Sequence of chain A:
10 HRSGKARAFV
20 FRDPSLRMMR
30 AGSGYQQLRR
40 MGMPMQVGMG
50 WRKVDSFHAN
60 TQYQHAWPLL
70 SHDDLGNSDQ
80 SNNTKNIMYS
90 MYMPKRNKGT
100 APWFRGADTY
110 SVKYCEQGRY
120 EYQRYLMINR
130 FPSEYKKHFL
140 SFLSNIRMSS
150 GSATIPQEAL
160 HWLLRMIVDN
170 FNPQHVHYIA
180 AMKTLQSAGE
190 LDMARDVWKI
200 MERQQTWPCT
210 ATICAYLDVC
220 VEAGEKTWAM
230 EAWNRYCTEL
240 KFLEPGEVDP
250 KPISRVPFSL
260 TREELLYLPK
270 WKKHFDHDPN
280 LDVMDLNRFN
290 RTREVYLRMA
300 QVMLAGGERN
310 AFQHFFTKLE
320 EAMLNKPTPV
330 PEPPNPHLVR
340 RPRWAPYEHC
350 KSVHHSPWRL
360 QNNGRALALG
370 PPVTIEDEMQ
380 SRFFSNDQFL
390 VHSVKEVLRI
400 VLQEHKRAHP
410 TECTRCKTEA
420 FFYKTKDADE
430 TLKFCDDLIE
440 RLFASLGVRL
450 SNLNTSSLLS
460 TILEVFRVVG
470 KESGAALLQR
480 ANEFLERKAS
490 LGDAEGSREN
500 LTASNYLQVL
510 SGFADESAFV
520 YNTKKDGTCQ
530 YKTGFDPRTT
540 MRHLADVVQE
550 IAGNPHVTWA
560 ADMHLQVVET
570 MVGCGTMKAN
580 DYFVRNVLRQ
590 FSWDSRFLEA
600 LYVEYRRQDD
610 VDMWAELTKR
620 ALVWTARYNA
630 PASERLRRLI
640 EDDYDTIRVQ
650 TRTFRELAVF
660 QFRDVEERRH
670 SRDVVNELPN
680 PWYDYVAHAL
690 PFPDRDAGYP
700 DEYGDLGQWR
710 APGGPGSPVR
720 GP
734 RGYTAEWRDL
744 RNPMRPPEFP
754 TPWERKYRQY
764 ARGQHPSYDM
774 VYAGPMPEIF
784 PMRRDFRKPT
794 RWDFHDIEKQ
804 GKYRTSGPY

Residue-level contacts at the interface:
Residue V685 in chain A is in contact with residue S68 in chain B (closest heavy-atom distance 3.1 Å).
Residue I154 in chain A interacts with residue L66 in chain B (closest heavy-atom distance 3.7 Å).
Residue I166 in chain A interacts with residue I77 in chain B (closest heavy-atom distance 3.6 Å).
Residue Y119 in chain A contacts residue Y76 in chain B (closest heavy-atom distance 3.3 Å).
Residue L689 in chain A interacts with residue F69 in chain B (closest heavy-atom distance 3.6 Å).
Residue W270 in chain A interacts with residue M95 in chain B (closest heavy-atom distance 3.8 Å).
Residue R202 in chain A is in contact with residue N81 in chain B (closest heavy-atom distance 3.8 Å).
Residue P721 in chain A contacts residue C93 in chain B (closest heavy-atom distance 3.8 Å).
Residue A688 in chain A contacts residue N72 in chain B (closest heavy-atom distance 3.6 Å).
Residue G720 in chain A is in contact with residue Q90 in chain B (closest heavy-atom distance 3.2 Å).
Residue E157 in chain A is in contact with residue K62 in chain B (closest heavy-atom distance 3.5 Å).
Residue V685 in chain A is in contact with residue Q64 in chain B (closest heavy-atom distance 3.9 Å).
Residue H687 in chain A contacts residue N72 in chain B (closest heavy-atom distance 3.5 Å).
Residue F691 in chain A contacts residue Y76 in chain B (closest heavy-atom distance 3.4 Å).
Residue E120 in chain A interacts with residue K79 in chain B (closest heavy-atom distance 3.1 Å).
Residue F661 in chain A contacts residue W46 in chain B (closest heavy-atom distance 3.8 Å).
Residue H160 in chain A interacts with residue F69 in chain B (closest heavy-atom distance 3.2 Å).
Residue Y119 in chain A contacts residue E75 in chain B (closest heavy-atom distance 3.3 Å).
Residue V658 in chain A contacts residue N48 in chain B (closest heavy-atom distance 3.9 Å).
Residue P721 in chain A contacts residue Q90 in chain B (closest heavy-atom distance 3.8 Å).
Residue A688 in chain A interacts with residue W65 in chain B (closest heavy-atom distance 3.6 Å).
Residue L159 in chain A contacts residue R70 in chain B (closest heavy-atom distance 3.4 Å).
Residue H160 in chain A is in contact with residue W65 in chain B (closest heavy-atom distance 3.8 Å).
Residue F653 in chain A contacts residue K41 in chain B (closest heavy-atom distance 3.3 Å).
Residue Y682 in chain A interacts with residue L57 in chain B (closest heavy-atom distance 3.7 Å).
Residue Q203 in chain A contacts residue N81 in chain B (closest heavy-atom distance 3.3 Å).
Residue Q122 in chain A is in contact with residue T83 in chain B (closest heavy-atom distance 3.8 Å).
Residue R654 in chain A contacts residue L45 in chain B (closest heavy-atom distance 3.7 Å).
Residue R662 in chain A interacts with residue H56 in chain B (closest heavy-atom distance 3.9 Å).
Residue R118 in chain A is in contact with residue K79 in chain B (closest heavy-atom distance 3.3 Å).
Residue A688 in chain A is in contact with residue F69 in chain B (closest heavy-atom distance 3.6 Å).
Residue R202 in chain A is in contact with residue I77 in chain B (closest heavy-atom distance 3.5 Å).
Residue A688 in chain A contacts residue S68 in chain B (closest heavy-atom distance 3.2 Å).
Residue L163 in chain A is in contact with residue I77 in chain B (closest heavy-atom distance 3.5 Å).
Residue Y682 in chain A interacts with residue Q64 in chain B (closest heavy-atom distance 2.9 Å).
Residue F653 in chain A is in contact with residue L45 in chain B (closest heavy-atom distance 3.6 Å).
Residue V685 in chain A interacts with residue W65 in chain B (closest heavy-atom distance 3.7 Å).
Residue R719 in chain A interacts with residue A86 in chain B (closest heavy-atom distance 3.6 Å).
Residue Y684 in chain A contacts residue Q64 in chain B (closest heavy-atom distance 3.9 Å).
Residue N169 in chain A interacts with residue Y80 in chain B (closest heavy-atom distance 2.8 Å).
Residue L125 in chain A is in contact with residue Y80 in chain B (closest heavy-atom distance 3.2 Å).
Residue L163 in chain A is in contact with residue R70 in chain B (closest heavy-atom distance 3.8 Å).
Residue Y119 in chain A interacts with residue N72 in chain B (closest heavy-atom distance 3.8 Å).
Residue R123 in chain A interacts with residue Y80 in chain B (closest heavy-atom distance 3.8 Å).
Residue Y124 in chain A is in contact with residue K84 in chain B (closest heavy-atom distance 3.3 Å).
Residue F661 in chain A contacts residue V49 in chain B (closest heavy-atom distance 3.7 Å).
Residue K271 in chain A contacts residue M95 in chain B (closest heavy-atom distance 3.5 Å).
Residue Q156 in chain A contacts residue E67 in chain B (closest heavy-atom distance 3.1 Å).
Residue Y124 in chain A contacts residue Y80 in chain B (closest heavy-atom distance 3.6 Å).
Residue A152 in chain A interacts with residue K62 in chain B (closest heavy-atom distance 2.8 Å).
Residue V658 in chain A interacts with residue A52 in chain B (closest heavy-atom distance 3.5 Å).
Residue A686 in chain A is in contact with residue N72 in chain B (closest heavy-atom distance 3.1 Å).
Residue Q156 in chain A interacts with residue R70 in chain B (closest heavy-atom distance 2.8 Å).
Residue H160 in chain A interacts with residue L66 in chain B (closest heavy-atom distance 3.8 Å).
Residue V718 in chain A contacts residue Q87 in chain B (closest heavy-atom distance 3.5 Å).
Residue R654 in chain A is in contact with residue N48 in chain B (closest heavy-atom distance 3.2 Å).
Residue D683 in chain A contacts residue Q64 in chain B (closest heavy-atom distance 2.5 Å).
Residue W270 in chain A interacts with residue W91 in chain B (closest heavy-atom distance 3.4 Å).
Residue R118 in chain A is in contact with residue E75 in chain B (closest heavy-atom distance 3.0 Å).
Residue R202 in chain A contacts residue D74 in chain B (closest heavy-atom distance 3.6 Å).

Sequence of chain B:
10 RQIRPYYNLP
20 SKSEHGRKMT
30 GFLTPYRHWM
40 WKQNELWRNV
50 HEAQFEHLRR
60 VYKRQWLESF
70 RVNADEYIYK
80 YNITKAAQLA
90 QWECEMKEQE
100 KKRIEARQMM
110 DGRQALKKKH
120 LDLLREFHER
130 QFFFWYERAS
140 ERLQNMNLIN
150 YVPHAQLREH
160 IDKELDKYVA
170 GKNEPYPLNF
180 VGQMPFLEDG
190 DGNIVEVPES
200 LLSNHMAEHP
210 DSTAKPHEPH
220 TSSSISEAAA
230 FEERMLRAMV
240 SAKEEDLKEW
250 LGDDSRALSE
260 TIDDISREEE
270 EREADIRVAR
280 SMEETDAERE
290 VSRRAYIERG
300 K

These two protein chains interact to form a complex.